The following describes two proteins that form a bound complex.

Sequence of the second protein:
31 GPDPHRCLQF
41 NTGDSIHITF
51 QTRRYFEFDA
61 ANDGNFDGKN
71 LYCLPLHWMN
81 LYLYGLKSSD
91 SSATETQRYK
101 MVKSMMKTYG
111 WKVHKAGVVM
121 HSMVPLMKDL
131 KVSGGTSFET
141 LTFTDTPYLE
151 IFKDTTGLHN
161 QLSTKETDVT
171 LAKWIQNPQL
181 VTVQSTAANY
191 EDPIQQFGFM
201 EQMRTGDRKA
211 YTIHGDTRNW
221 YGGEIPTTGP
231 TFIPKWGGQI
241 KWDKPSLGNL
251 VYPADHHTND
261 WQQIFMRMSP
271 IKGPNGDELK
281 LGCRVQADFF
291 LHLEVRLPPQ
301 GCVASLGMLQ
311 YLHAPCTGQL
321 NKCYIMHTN

Residue-level contacts at the interface:
Residue G301 in the second protein interacts with residue Q196 in the first protein (closest heavy-atom distance 3.2 Å).
Residue G307 in the second protein contacts residue N160 in the first protein (closest heavy-atom distance 3.2 Å).
Residue N249 in the second protein contacts residue W236 in the first protein (closest heavy-atom distance 3.2 Å).
Residue Y311 in the second protein is in contact with residue N329 in the first protein (closest heavy-atom distance 3.3 Å).
Residue Q310 in the second protein interacts with residue H327 in the first protein (closest heavy-atom distance 3.0 Å).
Residue F40 in the second protein contacts residue Q196 in the first protein (closest heavy-atom distance 3.7 Å).
Residue Y311 in the second protein contacts residue T328 in the first protein (closest heavy-atom distance 3.6 Å).
Residue T42 in the second protein contacts residue T155 in the first protein (closest heavy-atom distance 3.6 Å).
Residue N219 in the second protein is in contact with residue H257 in the first protein (closest heavy-atom distance 2.7 Å).
Residue R296 in the second protein is in contact with residue N329 in the first protein (closest heavy-atom distance 2.6 Å).
Residue C302 in the second protein contacts residue Q196 in the first protein (closest heavy-atom distance 3.0 Å).
Residue F40 in the second protein contacts residue G198 in the first protein (closest heavy-atom distance 2.9 Å).
Residue V251 in the second protein interacts with residue H257 in the first protein (closest heavy-atom distance 3.4 Å).
Residue N249 in the second protein is in contact with residue G237 in the first protein (closest heavy-atom distance 3.7 Å).
Residue L306 in the second protein is in contact with residue N160 in the first protein (closest heavy-atom distance 2.9 Å).
Residue L247 in the second protein is in contact with residue G238 in the first protein (closest heavy-atom distance 3.8 Å).
Residue H313 in the second protein contacts residue H257 in the first protein (closest heavy-atom distance 3.9 Å).
Residue Q310 in the second protein contacts residue I325 in the first protein (closest heavy-atom distance 2.8 Å).
Residue Y252 in the second protein is in contact with residue D255 in the first protein (closest heavy-atom distance 3.5 Å).
Residue H35 in the second protein contacts residue Q202 in the first protein (closest heavy-atom distance 3.5 Å).
Residue R218 in the second protein contacts residue D255 in the first protein (closest heavy-atom distance 2.9 Å).
Residue L306 in the second protein interacts with residue G157 in the first protein (closest heavy-atom distance 3.4 Å).
Residue V303 in the second protein contacts residue Q196 in the first protein (closest heavy-atom distance 3.6 Å).
Residue R218 in the second protein interacts with residue H257 in the first protein (closest heavy-atom distance 3.2 Å).
Residue Y311 in the second protein is in contact with residue H257 in the first protein (closest heavy-atom distance 3.9 Å).
Residue P299 in the second protein is in contact with residue T156 in the first protein (closest heavy-atom distance 3.9 Å).
Residue T42 in the second protein interacts with residue T156 in the first protein (closest heavy-atom distance 4.0 Å).
Residue G248 in the second protein contacts residue G238 in the first protein (closest heavy-atom distance 3.2 Å).
Residue H35 in the second protein is in contact with residue R204 in the first protein (closest heavy-atom distance 3.2 Å).
Residue V251 in the second protein contacts residue A254 in the first protein (closest heavy-atom distance 3.4 Å).
Residue Q310 in the second protein is in contact with residue M326 in the first protein (closest heavy-atom distance 3.7 Å).
Residue F40 in the second protein contacts residue F197 in the first protein (closest heavy-atom distance 3.6 Å).
Residue N41 in the second protein contacts residue T156 in the first protein (closest heavy-atom distance 3.7 Å).
Residue G307 in the second protein contacts residue G157 in the first protein (closest heavy-atom distance 2.8 Å).
Residue Y252 in the second protein interacts with residue Y252 in the first protein (closest heavy-atom distance 3.6 Å).
Residue G307 in the second protein interacts with residue H327 in the first protein (closest heavy-atom distance 3.8 Å).
Residue Q310 in the second protein is in contact with residue N160 in the first protein (closest heavy-atom distance 2.8 Å).
Residue V251 in the second protein contacts residue H256 in the first protein (closest heavy-atom distance 3.7 Å).
Residue N249 in the second protein interacts with residue K241 in the first protein (closest heavy-atom distance 3.6 Å).
Residue S305 in the second protein interacts with residue G157 in the first protein (closest heavy-atom distance 3.0 Å).
Residue W220 in the second protein contacts residue N329 in the first protein (closest heavy-atom distance 2.9 Å).
Residue N249 in the second protein contacts residue I240 in the first protein (closest heavy-atom distance 3.0 Å).
Residue Q39 in the second protein contacts residue G198 in the first protein (closest heavy-atom distance 3.6 Å).
Residue Q39 in the second protein contacts residue M200 in the first protein (closest heavy-atom distance 2.8 Å).
Residue Y311 in the second protein is in contact with residue H327 in the first protein (closest heavy-atom distance 3.6 Å).
Residue Q310 in the second protein interacts with residue Q239 in the first protein (closest heavy-atom distance 2.9 Å).
Residue F40 in the second protein is in contact with residue I194 in the first protein (closest heavy-atom distance 3.9 Å).
Residue V251 in the second protein is in contact with residue D255 in the first protein (closest heavy-atom distance 3.8 Å).
Residue C37 in the second protein is in contact with residue M200 in the first protein (closest heavy-atom distance 3.5 Å).
Residue C37 in the second protein interacts with residue Q202 in the first protein (closest heavy-atom distance 3.8 Å).
Residue Q310 in the second protein is in contact with residue G238 in the first protein (closest heavy-atom distance 3.5 Å).
Residue L247 in the second protein interacts with residue Q239 in the first protein (closest heavy-atom distance 3.1 Å).
Residue C302 in the second protein is in contact with residue Q195 in the first protein (closest heavy-atom distance 3.6 Å).
Residue N249 in the second protein interacts with residue G238 in the first protein (closest heavy-atom distance 3.0 Å).
Residue L306 in the second protein is in contact with residue L158 in the first protein (closest heavy-atom distance 3.3 Å).
Residue S305 in the second protein is in contact with residue L158 in the first protein (closest heavy-atom distance 3.9 Å).
Residue Q39 in the second protein is in contact with residue F199 in the first protein (closest heavy-atom distance 3.1 Å).
Residue Y252 in the second protein is in contact with residue A254 in the first protein (closest heavy-atom distance 3.0 Å).
Residue F40 in the second protein contacts residue Q195 in the first protein (closest heavy-atom distance 3.4 Å).
Residue L247 in the second protein is in contact with residue N160 in the first protein (closest heavy-atom distance 3.7 Å).

Sequence of the first protein:
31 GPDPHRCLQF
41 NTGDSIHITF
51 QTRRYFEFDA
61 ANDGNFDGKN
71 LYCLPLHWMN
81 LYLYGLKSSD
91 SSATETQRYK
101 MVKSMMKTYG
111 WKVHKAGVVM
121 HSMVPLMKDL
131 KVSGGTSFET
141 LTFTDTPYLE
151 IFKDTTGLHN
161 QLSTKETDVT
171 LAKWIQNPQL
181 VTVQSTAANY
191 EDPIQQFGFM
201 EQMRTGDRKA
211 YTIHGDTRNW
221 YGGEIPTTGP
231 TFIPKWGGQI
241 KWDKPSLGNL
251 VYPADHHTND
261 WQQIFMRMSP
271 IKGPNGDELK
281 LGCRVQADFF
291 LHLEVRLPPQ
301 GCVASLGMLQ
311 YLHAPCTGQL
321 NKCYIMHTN